These two protein chains interact to form a complex.

Sequence of protein 1:
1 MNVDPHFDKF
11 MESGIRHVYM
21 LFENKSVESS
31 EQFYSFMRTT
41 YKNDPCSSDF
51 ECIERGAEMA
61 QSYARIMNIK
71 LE

Sequence of protein 2:
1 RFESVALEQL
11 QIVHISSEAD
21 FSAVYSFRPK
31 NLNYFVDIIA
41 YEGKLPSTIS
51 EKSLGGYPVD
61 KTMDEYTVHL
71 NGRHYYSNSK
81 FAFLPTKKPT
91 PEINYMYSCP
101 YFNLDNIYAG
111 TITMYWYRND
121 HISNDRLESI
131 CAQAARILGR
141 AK

Contacts between the two chains:
Residue L7 in protein 2 is in contact with residue F36 in protein 1 (closest heavy-atom distance 3.7 Å).
Residue E51 in protein 2 is in contact with residue R65 in protein 1 (closest heavy-atom distance 2.8 Å).
Residue R1 in protein 2 contacts residue F36 in protein 1 (closest heavy-atom distance 4.5 Å).
Residue L7 in protein 2 is in contact with residue S62 in protein 1 (closest heavy-atom distance 3.7 Å).
Residue I39 in protein 2 contacts residue S62 in protein 1 (closest heavy-atom distance 4.9 Å).
Residue I39 in protein 2 interacts with residue R65 in protein 1 (closest heavy-atom distance 3.8 Å).
Residue S4 in protein 2 is in contact with residue T40 in protein 1 (closest heavy-atom distance 4.6 Å).
Residue L54 in protein 2 contacts residue R65 in protein 1 (closest heavy-atom distance 4.1 Å).
Residue I39 in protein 2 interacts with residue I66 in protein 1 (closest heavy-atom distance 3.5 Å).
Residue A6 in protein 2 interacts with residue I66 in protein 1 (closest heavy-atom distance 4.1 Å).
Residue Y41 in protein 2 interacts with residue R65 in protein 1 (closest heavy-atom distance 3.4 Å).
Residue S4 in protein 2 interacts with residue F36 in protein 1 (closest heavy-atom distance 3.5 Å).
Residue E3 in protein 2 is in contact with residue M67 in protein 1 (closest heavy-atom distance 3.5 Å).
Residue A40 in protein 2 interacts with residue R65 in protein 1 (closest heavy-atom distance 4.3 Å).
Residue I38 in protein 2 is in contact with residue R65 in protein 1 (closest heavy-atom distance 4.8 Å).
Residue L7 in protein 2 is in contact with residue Y63 in protein 1 (closest heavy-atom distance 4.8 Å).
Residue R1 in protein 2 interacts with residue M67 in protein 1 (closest heavy-atom distance 3.3 Å).
Residue E3 in protein 2 contacts residue I66 in protein 1 (closest heavy-atom distance 3.8 Å).
Residue L7 in protein 2 contacts residue I66 in protein 1 (closest heavy-atom distance 4.2 Å).
Residue L7 in protein 2 interacts with residue M59 in protein 1 (closest heavy-atom distance 4.2 Å).
Residue A40 in protein 2 is in contact with residue I66 in protein 1 (closest heavy-atom distance 4.5 Å).